Residue-level contacts at the interface:
Residue V267 in chain A interacts with residue L29 in chain B (closest heavy-atom distance 3.5 Å).
Residue Y173 in chain A is in contact with residue F105 in chain B (closest heavy-atom distance 4.3 Å).
Residue T192 in chain A contacts residue L29 in chain B (closest heavy-atom distance 4.4 Å).
Residue D170 in chain A interacts with residue V109 in chain B (closest heavy-atom distance 4.5 Å).
Residue Q169 in chain A is in contact with residue W104 in chain B (closest heavy-atom distance 3.9 Å).
Residue M382 in chain A is in contact with residue Q26 in chain B (closest heavy-atom distance 3.0 Å).
Residue R385 in chain A interacts with residue L27 in chain B (closest heavy-atom distance 3.6 Å).
Residue V380 in chain A is in contact with residue L29 in chain B (closest heavy-atom distance 4.2 Å).
Residue H195 in chain A contacts residue Q26 in chain B (closest heavy-atom distance 2.3 Å).
Residue H195 in chain A is in contact with residue L27 in chain B (closest heavy-atom distance 4.1 Å).
Residue M382 in chain A interacts with residue L27 in chain B (closest heavy-atom distance 4.0 Å).
Residue R196 in chain A interacts with residue L29 in chain B (closest heavy-atom distance 4.5 Å).
Residue L256 in chain A is in contact with residue W104 in chain B (closest heavy-atom distance 4.3 Å).
Residue Q169 in chain A is in contact with residue V109 in chain B (closest heavy-atom distance 4.3 Å).
Residue D263 in chain A contacts residue Y32 in chain B (closest heavy-atom distance 3.7 Å).
Residue M384 in chain A interacts with residue Q26 in chain B (closest heavy-atom distance 3.6 Å).
Residue V267 in chain A contacts residue P30 in chain B (closest heavy-atom distance 3.6 Å).
Residue Y173 in chain A interacts with residue P98 in chain B (closest heavy-atom distance 3.5 Å).
Residue P262 in chain A interacts with residue Y32 in chain B (closest heavy-atom distance 3.9 Å).
Residue P383 in chain A is in contact with residue L27 in chain B (closest heavy-atom distance 3.3 Å).
Residue M382 in chain A is in contact with residue P30 in chain B (closest heavy-atom distance 3.5 Å).
Residue M382 in chain A interacts with residue S28 in chain B (closest heavy-atom distance 3.5 Å).
Residue G194 in chain A interacts with residue S28 in chain B (closest heavy-atom distance 3.2 Å).
Residue Y343 in chain A is in contact with residue Q26 in chain B (closest heavy-atom distance 3.1 Å).
Residue Y174 in chain A is in contact with residue L33 in chain B (closest heavy-atom distance 3.6 Å).
Residue P262 in chain A interacts with residue L31 in chain B (closest heavy-atom distance 4.0 Å).
Residue M384 in chain A is in contact with residue A25 in chain B (closest heavy-atom distance 3.9 Å).
Residue P383 in chain A interacts with residue Q26 in chain B (closest heavy-atom distance 3.2 Å).
Residue V364 in chain A interacts with residue L27 in chain B (closest heavy-atom distance 3.8 Å).
Residue N176 in chain A interacts with residue W104 in chain B (closest heavy-atom distance 3.5 Å).
Residue M384 in chain A is in contact with residue L27 in chain B (closest heavy-atom distance 3.6 Å).
Residue E70 in chain A is in contact with residue T103 in chain B (closest heavy-atom distance 4.0 Å).
Residue V171 in chain A is in contact with residue V109 in chain B (closest heavy-atom distance 3.6 Å).
Residue P216 in chain A contacts residue W104 in chain B (closest heavy-atom distance 3.6 Å).
Residue K255 in chain A interacts with residue W104 in chain B (closest heavy-atom distance 3.6 Å).
Residue R266 in chain A contacts residue Y32 in chain B (closest heavy-atom distance 3.4 Å).
Residue G194 in chain A interacts with residue L29 in chain B (closest heavy-atom distance 2.8 Å).
Residue Q169 in chain A interacts with residue V106 in chain B (closest heavy-atom distance 3.5 Å).
Residue M382 in chain A is in contact with residue L29 in chain B (closest heavy-atom distance 3.7 Å).
Residue V171 in chain A contacts residue F105 in chain B (closest heavy-atom distance 4.1 Å).
Residue N340 in chain A is in contact with residue Q26 in chain B (closest heavy-atom distance 3.6 Å).
Residue R172 in chain A is in contact with residue L31 in chain B (closest heavy-atom distance 4.2 Å).
Residue R385 in chain A contacts residue A25 in chain B (closest heavy-atom distance 3.5 Å).
Residue T192 in chain A is in contact with residue L31 in chain B (closest heavy-atom distance 3.9 Å).
Residue V171 in chain A is in contact with residue Y96 in chain B (closest heavy-atom distance 3.9 Å).
Residue V171 in chain A interacts with residue P98 in chain B (closest heavy-atom distance 4.1 Å).
Residue V257 in chain A interacts with residue W104 in chain B (closest heavy-atom distance 4.3 Å).
Residue Q169 in chain A is in contact with residue F105 in chain B (closest heavy-atom distance 3.9 Å).
Residue G194 in chain A contacts residue L31 in chain B (closest heavy-atom distance 3.6 Å).
Residue E70 in chain A is in contact with residue W104 in chain B (closest heavy-atom distance 4.3 Å).
Residue R260 in chain A interacts with residue P34 in chain B (closest heavy-atom distance 4.0 Å).
Residue Y173 in chain A interacts with residue W104 in chain B (closest heavy-atom distance 3.7 Å).
Residue D170 in chain A interacts with residue W104 in chain B (closest heavy-atom distance 4.4 Å).
Residue D258 in chain A interacts with residue K101 in chain B (closest heavy-atom distance 3.4 Å).
Residue R260 in chain A contacts residue H81 in chain B (closest heavy-atom distance 3.6 Å).
Residue Y173 in chain A is in contact with residue K101 in chain B (closest heavy-atom distance 3.6 Å).
Residue V171 in chain A is in contact with residue V97 in chain B (closest heavy-atom distance 3.9 Å).
Residue L175 in chain A interacts with residue L31 in chain B (closest heavy-atom distance 3.7 Å).
Residue D170 in chain A interacts with residue F105 in chain B (closest heavy-atom distance 3.4 Å).
Residue H195 in chain A contacts residue L29 in chain B (closest heavy-atom distance 3.9 Å).

This data describes a binding interaction between two proteins.

Sequence of chain A:
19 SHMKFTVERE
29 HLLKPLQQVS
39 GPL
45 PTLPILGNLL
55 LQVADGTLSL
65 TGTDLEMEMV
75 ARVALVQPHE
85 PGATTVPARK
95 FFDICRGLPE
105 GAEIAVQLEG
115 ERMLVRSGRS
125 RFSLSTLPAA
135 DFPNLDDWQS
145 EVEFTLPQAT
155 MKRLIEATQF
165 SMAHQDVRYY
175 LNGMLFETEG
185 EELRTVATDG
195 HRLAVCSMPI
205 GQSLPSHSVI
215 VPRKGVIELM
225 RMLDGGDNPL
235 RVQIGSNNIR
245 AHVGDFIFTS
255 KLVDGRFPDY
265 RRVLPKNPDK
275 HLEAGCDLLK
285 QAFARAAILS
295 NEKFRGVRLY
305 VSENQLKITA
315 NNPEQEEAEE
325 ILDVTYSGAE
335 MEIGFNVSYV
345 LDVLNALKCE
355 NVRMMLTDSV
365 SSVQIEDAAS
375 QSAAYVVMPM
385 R

Sequence of chain B:
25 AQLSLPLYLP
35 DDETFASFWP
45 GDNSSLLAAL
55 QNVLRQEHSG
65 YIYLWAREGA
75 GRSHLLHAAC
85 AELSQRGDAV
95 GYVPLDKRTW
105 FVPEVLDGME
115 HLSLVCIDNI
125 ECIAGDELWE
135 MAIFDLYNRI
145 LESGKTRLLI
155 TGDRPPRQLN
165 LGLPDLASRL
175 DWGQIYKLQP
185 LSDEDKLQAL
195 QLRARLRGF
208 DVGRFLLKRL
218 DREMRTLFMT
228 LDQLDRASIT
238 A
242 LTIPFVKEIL